These two protein chains interact to form a complex.

Interface contacts:
Residue P151 in the first protein contacts residue E153 in the second protein (closest heavy-atom distance 3.6 Å).
Residue L19 in the first protein is in contact with residue R142 in the second protein (closest heavy-atom distance 2.7 Å).
Residue K130 in the first protein is in contact with residue E129 in the second protein (closest heavy-atom distance 3.9 Å).
Residue P151 in the first protein interacts with residue L152 in the second protein (closest heavy-atom distance 4.0 Å).
Residue E78 in the first protein contacts residue Y82 in the second protein (closest heavy-atom distance 3.0 Å).
Residue D75 in the first protein interacts with residue D75 in the second protein (closest heavy-atom distance 2.6 Å).
Residue T92 in the first protein interacts with residue Y95 in the second protein (closest heavy-atom distance 2.7 Å).
Residue A84 in the first protein contacts residue Y86 in the second protein (closest heavy-atom distance 3.9 Å).
Residue F126 in the first protein contacts residue Q100 in the second protein (closest heavy-atom distance 3.7 Å).
Residue T88 in the first protein interacts with residue V89 in the second protein (closest heavy-atom distance 3.4 Å).
Residue Y131 in the first protein is in contact with residue N132 in the second protein (closest heavy-atom distance 3.9 Å).
Residue L11 in the first protein contacts residue D150 in the second protein (closest heavy-atom distance 3.5 Å).
Residue Y131 in the first protein contacts residue Y131 in the second protein (closest heavy-atom distance 3.5 Å).
Residue T81 in the first protein is in contact with residue Y82 in the second protein (closest heavy-atom distance 3.6 Å).
Residue L134 in the first protein is in contact with residue V135 in the second protein (closest heavy-atom distance 3.9 Å).
Residue W70 in the first protein interacts with residue Y72 in the second protein (closest heavy-atom distance 3.6 Å).
Residue L141 in the first protein interacts with residue R142 in the second protein (closest heavy-atom distance 3.6 Å).
Residue L148 in the first protein contacts residue L145 in the second protein (closest heavy-atom distance 3.6 Å).
Residue L19 in the first protein contacts residue K146 in the second protein (closest heavy-atom distance 3.1 Å).
Residue Q144 in the first protein is in contact with residue R149 in the second protein (closest heavy-atom distance 3.6 Å).
Residue V138 in the first protein interacts with residue V138 in the second protein (closest heavy-atom distance 3.9 Å).
Residue E137 in the first protein contacts residue D139 in the second protein (closest heavy-atom distance 3.8 Å).
Residue D75 in the first protein is in contact with residue S73 in the second protein (closest heavy-atom distance 3.8 Å).
Residue Q144 in the first protein interacts with residue L145 in the second protein (closest heavy-atom distance 3.3 Å).
Residue L141 in the first protein interacts with residue L141 in the second protein (closest heavy-atom distance 3.5 Å).
Residue E137 in the first protein interacts with residue R142 in the second protein (closest heavy-atom distance 2.7 Å).
Residue E8 in the first protein contacts residue R147 in the second protein (closest heavy-atom distance 2.7 Å).
Residue W74 in the first protein is in contact with residue I76 in the second protein (closest heavy-atom distance 3.7 Å).
Residue L27 in the first protein interacts with residue T136 in the second protein (closest heavy-atom distance 3.7 Å).
Residue Y131 in the first protein contacts residue I128 in the second protein (closest heavy-atom distance 3.5 Å).
Residue L148 in the first protein is in contact with residue L148 in the second protein (closest heavy-atom distance 3.6 Å).
Residue R36 in the first protein contacts residue F103 in the second protein (closest heavy-atom distance 3.0 Å).
Residue T81 in the first protein is in contact with residue F83 in the second protein (closest heavy-atom distance 2.9 Å).
Residue Y131 in the first protein contacts residue D127 in the second protein (closest heavy-atom distance 3.3 Å).
Residue T92 in the first protein contacts residue T92 in the second protein (closest heavy-atom distance 3.5 Å).
Residue L134 in the first protein interacts with residue N132 in the second protein (closest heavy-atom distance 3.2 Å).
Residue L148 in the first protein interacts with residue R149 in the second protein (closest heavy-atom distance 3.7 Å).
Residue L141 in the first protein interacts with residue L145 in the second protein (closest heavy-atom distance 3.9 Å).
Residue E78 in the first protein contacts residue E78 in the second protein (closest heavy-atom distance 3.8 Å).
Residue E140 in the first protein interacts with residue R142 in the second protein (closest heavy-atom distance 3.5 Å).
Residue Q144 in the first protein contacts residue R142 in the second protein (closest heavy-atom distance 2.7 Å).
Residue Q20 in the first protein interacts with residue K146 in the second protein (closest heavy-atom distance 2.7 Å).
Residue Y95 in the first protein is in contact with residue Y95 in the second protein (closest heavy-atom distance 3.1 Å).
Residue D150 in the first protein is in contact with residue E153 in the second protein (closest heavy-atom distance 4.0 Å).
Residue E22 in the first protein is in contact with residue R142 in the second protein (closest heavy-atom distance 4.0 Å).
Residue N23 in the first protein interacts with residue R142 in the second protein (closest heavy-atom distance 3.3 Å).
Residue V77 in the first protein is in contact with residue I76 in the second protein (closest heavy-atom distance 4.0 Å).
Residue Q144 in the first protein interacts with residue K146 in the second protein (closest heavy-atom distance 3.1 Å).
Residue W74 in the first protein contacts residue Y72 in the second protein (closest heavy-atom distance 3.8 Å).
Residue K16 in the first protein is in contact with residue R147 in the second protein (closest heavy-atom distance 3.7 Å).
Residue A91 in the first protein is in contact with residue F93 in the second protein (closest heavy-atom distance 3.6 Å).
Residue L145 in the first protein contacts residue L145 in the second protein (closest heavy-atom distance 3.7 Å).
Residue R147 in the first protein is in contact with residue E153 in the second protein (closest heavy-atom distance 2.7 Å).
Residue Y98 in the first protein is in contact with residue Y96 in the second protein (closest heavy-atom distance 2.9 Å).
Residue T88 in the first protein is in contact with residue Y86 in the second protein (closest heavy-atom distance 3.2 Å).
Residue N23 in the first protein interacts with residue D139 in the second protein (closest heavy-atom distance 3.0 Å).
Residue K130 in the first protein is in contact with residue N132 in the second protein (closest heavy-atom distance 3.6 Å).
Residue L134 in the first protein is in contact with residue T136 in the second protein (closest heavy-atom distance 3.1 Å).
Residue K16 in the first protein is in contact with residue K146 in the second protein (closest heavy-atom distance 3.4 Å).
Residue F126 in the first protein is in contact with residue Y96 in the second protein (closest heavy-atom distance 2.9 Å).

Sequence of the second protein:
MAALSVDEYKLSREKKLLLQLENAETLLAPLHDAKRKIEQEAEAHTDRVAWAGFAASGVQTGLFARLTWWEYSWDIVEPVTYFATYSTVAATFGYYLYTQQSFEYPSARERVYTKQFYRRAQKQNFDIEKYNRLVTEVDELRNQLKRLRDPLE

Sequence of the first protein:
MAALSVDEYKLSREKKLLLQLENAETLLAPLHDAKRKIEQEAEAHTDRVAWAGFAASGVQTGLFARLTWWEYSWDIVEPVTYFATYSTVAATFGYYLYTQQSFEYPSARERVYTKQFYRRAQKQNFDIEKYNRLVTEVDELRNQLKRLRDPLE